These two protein chains interact to form a complex.

Contacts between the two chains:
Residue L44 in protein 1 contacts residue L8 in protein 2 (closest heavy-atom distance 3.8 Å).
Residue L98 in protein 1 is in contact with residue L14 in protein 2 (closest heavy-atom distance 4.8 Å).
Residue G99 in protein 1 contacts residue F15 in protein 2 (closest heavy-atom distance 3.7 Å).
Residue Y56 in protein 1 is in contact with residue V18 in protein 2 (closest heavy-atom distance 3.4 Å).
Residue F133 in protein 1 interacts with residue L10 in protein 2 (closest heavy-atom distance 3.6 Å).
Residue G91 in protein 1 contacts residue A21 in protein 2 (closest heavy-atom distance 3.4 Å).
Residue T46 in protein 1 interacts with residue L11 in protein 2 (closest heavy-atom distance 3.7 Å).
Residue Y56 in protein 1 contacts residue P17 in protein 2 (closest heavy-atom distance 3.3 Å).
Residue L42 in protein 1 interacts with residue A7 in protein 2 (closest heavy-atom distance 3.4 Å).
Residue A129 in protein 1 contacts residue T5 in protein 2 (closest heavy-atom distance 3.7 Å).
Residue L42 in protein 1 interacts with residue I6 in protein 2 (closest heavy-atom distance 3.6 Å).
Residue A95 in protein 1 interacts with residue L14 in protein 2 (closest heavy-atom distance 3.5 Å).
Residue F137 in protein 1 is in contact with residue L10 in protein 2 (closest heavy-atom distance 3.8 Å).
Residue I86 in protein 1 is in contact with residue V18 in protein 2 (closest heavy-atom distance 3.8 Å).
Residue T46 in protein 1 contacts residue F15 in protein 2 (closest heavy-atom distance 3.5 Å).
Residue V59 in protein 1 contacts residue F15 in protein 2 (closest heavy-atom distance 4.0 Å).
Residue A95 in protein 1 interacts with residue T16 in protein 2 (closest heavy-atom distance 3.8 Å).
Residue L136 in protein 1 contacts residue L10 in protein 2 (closest heavy-atom distance 3.6 Å).
Residue F133 in protein 1 interacts with residue L11 in protein 2 (closest heavy-atom distance 4.6 Å).
Residue L128 in protein 1 contacts residue L8 in protein 2 (closest heavy-atom distance 4.9 Å).
Residue D43 in protein 1 is in contact with residue L8 in protein 2 (closest heavy-atom distance 5.0 Å).
Residue V131 in protein 1 interacts with residue L8 in protein 2 (closest heavy-atom distance 3.5 Å).
Residue V131 in protein 1 contacts residue A9 in protein 2 (closest heavy-atom distance 5.0 Å).
Residue E57 in protein 1 is in contact with residue F15 in protein 2 (closest heavy-atom distance 4.9 Å).
Residue V131 in protein 1 contacts residue A7 in protein 2 (closest heavy-atom distance 3.9 Å).
Residue F107 in protein 1 contacts residue L8 in protein 2 (closest heavy-atom distance 4.7 Å).
Residue L136 in protein 1 interacts with residue A9 in protein 2 (closest heavy-atom distance 4.8 Å).
Residue A47 in protein 1 contacts residue F15 in protein 2 (closest heavy-atom distance 3.4 Å).
Residue M94 in protein 1 is in contact with residue K20 in protein 2 (closest heavy-atom distance 4.7 Å).
Residue V40 in protein 1 is in contact with residue I6 in protein 2 (closest heavy-atom distance 3.2 Å).
Residue M94 in protein 1 contacts residue A21 in protein 2 (closest heavy-atom distance 3.7 Å).
Residue Y140 in protein 1 contacts residue L14 in protein 2 (closest heavy-atom distance 4.6 Å).
Residue N127 in protein 1 contacts residue T5 in protein 2 (closest heavy-atom distance 4.8 Å).
Residue T92 in protein 1 is in contact with residue A21 in protein 2 (closest heavy-atom distance 4.5 Å).
Residue M94 in protein 1 interacts with residue T16 in protein 2 (closest heavy-atom distance 3.7 Å).
Residue T92 in protein 1 contacts residue L14 in protein 2 (closest heavy-atom distance 4.5 Å).
Residue A95 in protein 1 is in contact with residue F15 in protein 2 (closest heavy-atom distance 4.5 Å).
Residue M94 in protein 1 contacts residue T19 in protein 2 (closest heavy-atom distance 3.2 Å).
Residue V58 in protein 1 contacts residue F15 in protein 2 (closest heavy-atom distance 3.6 Å).
Residue L44 in protein 1 is in contact with residue L11 in protein 2 (closest heavy-atom distance 3.7 Å).
Residue L136 in protein 1 is in contact with residue L8 in protein 2 (closest heavy-atom distance 4.6 Å).
Residue L98 in protein 1 interacts with residue P17 in protein 2 (closest heavy-atom distance 3.7 Å).
Residue F137 in protein 1 is in contact with residue L14 in protein 2 (closest heavy-atom distance 4.5 Å).
Residue G99 in protein 1 is in contact with residue L11 in protein 2 (closest heavy-atom distance 3.9 Å).
Residue L42 in protein 1 is in contact with residue L8 in protein 2 (closest heavy-atom distance 3.8 Å).
Residue A95 in protein 1 contacts residue A21 in protein 2 (closest heavy-atom distance 3.7 Å).
Residue F133 in protein 1 is in contact with residue L8 in protein 2 (closest heavy-atom distance 3.7 Å).
Residue M94 in protein 1 contacts residue V18 in protein 2 (closest heavy-atom distance 4.0 Å).
Residue S48 in protein 1 contacts residue F15 in protein 2 (closest heavy-atom distance 3.1 Å).
Residue G99 in protein 1 interacts with residue L14 in protein 2 (closest heavy-atom distance 3.3 Å).
Residue F133 in protein 1 contacts residue A9 in protein 2 (closest heavy-atom distance 3.1 Å).
Residue L98 in protein 1 contacts residue V18 in protein 2 (closest heavy-atom distance 3.5 Å).
Residue L98 in protein 1 contacts residue F15 in protein 2 (closest heavy-atom distance 3.1 Å).
Residue L98 in protein 1 interacts with residue T16 in protein 2 (closest heavy-atom distance 3.6 Å).
Residue L128 in protein 1 is in contact with residue I6 in protein 2 (closest heavy-atom distance 4.5 Å).
Residue E57 in protein 1 contacts residue P17 in protein 2 (closest heavy-atom distance 4.5 Å).
Residue S48 in protein 1 is in contact with residue P17 in protein 2 (closest heavy-atom distance 3.5 Å).
Residue E90 in protein 1 interacts with residue T19 in protein 2 (closest heavy-atom distance 3.0 Å).

Sequence of protein 1:
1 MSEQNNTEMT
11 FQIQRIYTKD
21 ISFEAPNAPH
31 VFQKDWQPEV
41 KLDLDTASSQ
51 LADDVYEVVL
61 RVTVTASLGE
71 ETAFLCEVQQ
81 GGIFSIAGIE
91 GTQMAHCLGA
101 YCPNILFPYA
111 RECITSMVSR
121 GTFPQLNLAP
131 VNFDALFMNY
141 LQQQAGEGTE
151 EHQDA

Sequence of protein 2:
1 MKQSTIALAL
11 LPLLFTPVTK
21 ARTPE